Sequence of the second protein:
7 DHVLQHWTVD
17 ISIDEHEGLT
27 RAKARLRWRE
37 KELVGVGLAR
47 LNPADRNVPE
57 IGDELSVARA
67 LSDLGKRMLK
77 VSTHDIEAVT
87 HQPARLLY

Residue-level contacts at the interface:
Residue E60 in the second protein interacts with residue M74 in the first protein (closest heavy-atom distance 3.4 Å).
Residue S78 in the second protein interacts with residue E60 in the first protein (closest heavy-atom distance 3.3 Å).
Residue Q11 in the second protein contacts residue E21 in the first protein (closest heavy-atom distance 3.3 Å).
Residue E60 in the second protein is in contact with residue D81 in the first protein (closest heavy-atom distance 2.5 Å).
Residue L10 in the second protein interacts with residue I19 in the first protein (closest heavy-atom distance 3.3 Å).
Residue V9 in the second protein contacts residue E21 in the first protein (closest heavy-atom distance 2.8 Å).
Residue I19 in the second protein is in contact with residue Q11 in the first protein (closest heavy-atom distance 2.8 Å).
Residue L61 in the second protein interacts with residue L75 in the first protein (closest heavy-atom distance 3.5 Å).
Residue W13 in the second protein is in contact with residue I17 in the first protein (closest heavy-atom distance 2.8 Å).
Residue I19 in the second protein is in contact with residue W13 in the first protein (closest heavy-atom distance 3.3 Å).
Residue R35 in the second protein is in contact with residue E56 in the first protein (closest heavy-atom distance 3.5 Å).
Residue T14 in the second protein contacts residue V15 in the first protein (closest heavy-atom distance 3.3 Å).
Residue L61 in the second protein is in contact with residue S78 in the first protein (closest heavy-atom distance 3.6 Å).
Residue V9 in the second protein is in contact with residue I19 in the first protein (closest heavy-atom distance 3.6 Å).
Residue D20 in the second protein interacts with residue H8 in the first protein (closest heavy-atom distance 2.7 Å).
Residue I19 in the second protein is in contact with residue L10 in the first protein (closest heavy-atom distance 3.3 Å).
Residue D7 in the second protein is in contact with residue H22 in the first protein (closest heavy-atom distance 3.2 Å).
Residue M74 in the second protein contacts residue A64 in the first protein (closest heavy-atom distance 3.5 Å).
Residue V85 in the second protein is in contact with residue A50 in the first protein (closest heavy-atom distance 3.4 Å).
Residue G71 in the second protein is in contact with residue S68 in the first protein (closest heavy-atom distance 3.5 Å).
Residue H8 in the second protein is in contact with residue D20 in the first protein (closest heavy-atom distance 2.7 Å).
Residue R65 in the second protein contacts residue Y94 in the first protein (closest heavy-atom distance 2.8 Å).
Residue I17 in the second protein is in contact with residue W13 in the first protein (closest heavy-atom distance 2.8 Å).
Residue Q11 in the second protein is in contact with residue S18 in the first protein (closest heavy-atom distance 3.5 Å).
Residue D16 in the second protein is in contact with residue H12 in the first protein (closest heavy-atom distance 3.5 Å).
Residue S18 in the second protein is in contact with residue Q11 in the first protein (closest heavy-atom distance 3.5 Å).
Residue A64 in the second protein contacts residue M74 in the first protein (closest heavy-atom distance 3.5 Å).
Residue Q11 in the second protein contacts residue D59 in the first protein (closest heavy-atom distance 2.9 Å).
Residue H22 in the second protein contacts residue D7 in the first protein (closest heavy-atom distance 3.2 Å).
Residue V15 in the second protein interacts with residue V15 in the first protein (closest heavy-atom distance 3.0 Å).
Residue E60 in the second protein interacts with residue W34 in the first protein (closest heavy-atom distance 2.9 Å).
Residue S68 in the second protein interacts with residue G71 in the first protein (closest heavy-atom distance 3.5 Å).
Residue H12 in the second protein interacts with residue I17 in the first protein (closest heavy-atom distance 3.2 Å).
Residue I17 in the second protein interacts with residue H12 in the first protein (closest heavy-atom distance 3.2 Å).
Residue E21 in the second protein contacts residue Q11 in the first protein (closest heavy-atom distance 3.3 Å).
Residue S78 in the second protein contacts residue L61 in the first protein (closest heavy-atom distance 3.6 Å).
Residue V15 in the second protein is in contact with residue T14 in the first protein (closest heavy-atom distance 3.3 Å).
Residue K37 in the second protein is in contact with residue E60 in the first protein (closest heavy-atom distance 3.5 Å).
Residue T14 in the second protein contacts residue T14 in the first protein (closest heavy-atom distance 3.1 Å).
Residue A50 in the second protein contacts residue V85 in the first protein (closest heavy-atom distance 3.4 Å).
Residue D81 in the second protein contacts residue E60 in the first protein (closest heavy-atom distance 2.5 Å).
Residue E56 in the second protein interacts with residue R35 in the first protein (closest heavy-atom distance 3.5 Å).
Residue H22 in the second protein contacts residue H8 in the first protein (closest heavy-atom distance 3.4 Å).
Residue I19 in the second protein contacts residue V9 in the first protein (closest heavy-atom distance 3.6 Å).
Residue E21 in the second protein interacts with residue V9 in the first protein (closest heavy-atom distance 2.8 Å).
Residue H12 in the second protein interacts with residue D16 in the first protein (closest heavy-atom distance 3.5 Å).
Residue E60 in the second protein interacts with residue K37 in the first protein (closest heavy-atom distance 3.5 Å).
Residue L75 in the second protein contacts residue L61 in the first protein (closest heavy-atom distance 3.5 Å).
Residue H8 in the second protein is in contact with residue E21 in the first protein (closest heavy-atom distance 3.3 Å).
Residue Y94 in the second protein contacts residue R65 in the first protein (closest heavy-atom distance 2.8 Å).
Residue Q11 in the second protein interacts with residue I19 in the first protein (closest heavy-atom distance 2.8 Å).
Residue W34 in the second protein is in contact with residue E60 in the first protein (closest heavy-atom distance 2.9 Å).
Residue D59 in the second protein is in contact with residue Q11 in the first protein (closest heavy-atom distance 2.9 Å).
Residue E60 in the second protein contacts residue S78 in the first protein (closest heavy-atom distance 3.3 Å).
Residue W13 in the second protein is in contact with residue I19 in the first protein (closest heavy-atom distance 3.3 Å).
Residue V9 in the second protein contacts residue D20 in the first protein (closest heavy-atom distance 3.6 Å).
Residue H8 in the second protein is in contact with residue H22 in the first protein (closest heavy-atom distance 3.4 Å).
Residue D20 in the second protein is in contact with residue V9 in the first protein (closest heavy-atom distance 3.6 Å).
Residue M74 in the second protein contacts residue E60 in the first protein (closest heavy-atom distance 3.4 Å).
Residue E21 in the second protein contacts residue H8 in the first protein (closest heavy-atom distance 3.3 Å).

The following describes two proteins that form a bound complex.

Sequence of the first protein:
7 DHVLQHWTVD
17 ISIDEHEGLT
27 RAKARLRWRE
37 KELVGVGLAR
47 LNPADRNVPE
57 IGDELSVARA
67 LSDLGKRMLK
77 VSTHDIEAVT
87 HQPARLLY